The following describes two proteins that form a bound complex.

Sequence of protein 1:
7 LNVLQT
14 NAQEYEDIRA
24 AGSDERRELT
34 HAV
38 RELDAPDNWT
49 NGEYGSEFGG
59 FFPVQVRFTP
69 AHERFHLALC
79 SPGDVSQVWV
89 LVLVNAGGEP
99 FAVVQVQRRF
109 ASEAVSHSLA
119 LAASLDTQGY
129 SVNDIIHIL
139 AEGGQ

Sequence of protein 2:
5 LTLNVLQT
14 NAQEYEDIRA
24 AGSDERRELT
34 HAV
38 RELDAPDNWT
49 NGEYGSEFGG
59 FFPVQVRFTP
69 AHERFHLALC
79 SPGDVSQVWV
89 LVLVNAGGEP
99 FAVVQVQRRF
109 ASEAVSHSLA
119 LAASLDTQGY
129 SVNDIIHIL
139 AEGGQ

Residue-level contacts at the interface:
Residue G53 in protein 2 contacts residue G95 in protein 1 (closest heavy-atom distance 3.4 Å).
Residue V83 in protein 2 contacts residue V90 in protein 1 (closest heavy-atom distance 4.3 Å).
Residue V92 in protein 2 interacts with residue S54 in protein 1 (closest heavy-atom distance 4.0 Å).
Residue F99 in protein 2 interacts with residue R22 in protein 1 (closest heavy-atom distance 3.2 Å).
Residue R22 in protein 2 contacts residue F99 in protein 1 (closest heavy-atom distance 3.2 Å).
Residue F59 in protein 2 is in contact with residue V90 in protein 1 (closest heavy-atom distance 3.9 Å).
Residue C78 in protein 2 interacts with residue F59 in protein 1 (closest heavy-atom distance 3.8 Å).
Residue G58 in protein 2 is in contact with residue F99 in protein 1 (closest heavy-atom distance 3.5 Å).
Residue F59 in protein 2 interacts with residue F56 in protein 1 (closest heavy-atom distance 3.9 Å).
Residue D82 in protein 2 contacts residue V101 in protein 1 (closest heavy-atom distance 3.5 Å).
Residue R65 in protein 2 is in contact with residue G57 in protein 1 (closest heavy-atom distance 3.8 Å).
Residue F59 in protein 2 interacts with residue F60 in protein 1 (closest heavy-atom distance 4.0 Å).
Residue E97 in protein 2 interacts with residue A23 in protein 1 (closest heavy-atom distance 3.4 Å).
Residue G95 in protein 2 contacts residue G53 in protein 1 (closest heavy-atom distance 3.2 Å).
Residue S54 in protein 2 contacts residue V92 in protein 1 (closest heavy-atom distance 3.9 Å).
Residue F99 in protein 2 contacts residue G58 in protein 1 (closest heavy-atom distance 3.3 Å).
Residue V83 in protein 2 contacts residue F99 in protein 1 (closest heavy-atom distance 4.0 Å).
Residue G95 in protein 2 contacts residue S54 in protein 1 (closest heavy-atom distance 3.3 Å).
Residue F59 in protein 2 interacts with residue F59 in protein 1 (closest heavy-atom distance 3.8 Å).
Residue V92 in protein 2 contacts residue G57 in protein 1 (closest heavy-atom distance 3.8 Å).
Residue S54 in protein 2 interacts with residue G95 in protein 1 (closest heavy-atom distance 4.2 Å).
Residue R22 in protein 2 contacts residue E97 in protein 1 (closest heavy-atom distance 3.1 Å).
Residue A94 in protein 2 contacts residue S54 in protein 1 (closest heavy-atom distance 4.0 Å).
Residue N93 in protein 2 contacts residue S54 in protein 1 (closest heavy-atom distance 4.1 Å).
Residue G53 in protein 2 contacts residue G96 in protein 1 (closest heavy-atom distance 3.5 Å).
Residue G57 in protein 2 is in contact with residue R65 in protein 1 (closest heavy-atom distance 3.7 Å).
Residue F60 in protein 2 contacts residue F59 in protein 1 (closest heavy-atom distance 3.9 Å).
Residue F59 in protein 2 interacts with residue F99 in protein 1 (closest heavy-atom distance 3.4 Å).
Residue R22 in protein 2 is in contact with residue G96 in protein 1 (closest heavy-atom distance 3.0 Å).
Residue V101 in protein 2 is in contact with residue D82 in protein 1 (closest heavy-atom distance 3.6 Å).
Residue F99 in protein 2 contacts residue F59 in protein 1 (closest heavy-atom distance 3.4 Å).
Residue F99 in protein 2 contacts residue V83 in protein 1 (closest heavy-atom distance 3.9 Å).
Residue G96 in protein 2 is in contact with residue S54 in protein 1 (closest heavy-atom distance 3.8 Å).
Residue Q63 in protein 2 is in contact with residue F59 in protein 1 (closest heavy-atom distance 3.2 Å).
Residue D82 in protein 2 is in contact with residue A100 in protein 1 (closest heavy-atom distance 3.5 Å).
Residue F99 in protein 2 contacts residue D82 in protein 1 (closest heavy-atom distance 3.8 Å).
Residue V90 in protein 2 contacts residue V83 in protein 1 (closest heavy-atom distance 4.3 Å).
Residue F59 in protein 2 interacts with residue C78 in protein 1 (closest heavy-atom distance 3.7 Å).
Residue V92 in protein 2 is in contact with residue G58 in protein 1 (closest heavy-atom distance 4.3 Å).
Residue G57 in protein 2 interacts with residue V92 in protein 1 (closest heavy-atom distance 3.9 Å).
Residue A23 in protein 2 interacts with residue E97 in protein 1 (closest heavy-atom distance 3.5 Å).
Residue A100 in protein 2 is in contact with residue D82 in protein 1 (closest heavy-atom distance 3.5 Å).
Residue V90 in protein 2 interacts with residue F59 in protein 1 (closest heavy-atom distance 3.9 Å).
Residue F59 in protein 2 interacts with residue Q63 in protein 1 (closest heavy-atom distance 3.2 Å).
Residue E97 in protein 2 contacts residue R22 in protein 1 (closest heavy-atom distance 3.2 Å).
Residue Y52 in protein 2 is in contact with residue G95 in protein 1 (closest heavy-atom distance 4.0 Å).
Residue V101 in protein 2 contacts residue V83 in protein 1 (closest heavy-atom distance 4.0 Å).
Residue F59 in protein 2 interacts with residue R65 in protein 1 (closest heavy-atom distance 3.8 Å).
Residue G96 in protein 2 contacts residue R22 in protein 1 (closest heavy-atom distance 3.1 Å).
Residue S54 in protein 2 contacts residue G96 in protein 1 (closest heavy-atom distance 4.1 Å).
Residue G95 in protein 2 contacts residue Y52 in protein 1 (closest heavy-atom distance 4.0 Å).
Residue E19 in protein 2 interacts with residue F99 in protein 1 (closest heavy-atom distance 3.8 Å).
Residue F59 in protein 2 interacts with residue A76 in protein 1 (closest heavy-atom distance 4.2 Å).
Residue F56 in protein 2 contacts residue F59 in protein 1 (closest heavy-atom distance 3.8 Å).
Residue A76 in protein 2 contacts residue F59 in protein 1 (closest heavy-atom distance 4.2 Å).
Residue D82 in protein 2 interacts with residue F99 in protein 1 (closest heavy-atom distance 3.8 Å).
Residue G96 in protein 2 interacts with residue G53 in protein 1 (closest heavy-atom distance 3.6 Å).
Residue R65 in protein 2 interacts with residue F59 in protein 1 (closest heavy-atom distance 4.0 Å).
Residue V83 in protein 2 interacts with residue V101 in protein 1 (closest heavy-atom distance 4.0 Å).
Residue F99 in protein 2 contacts residue E19 in protein 1 (closest heavy-atom distance 3.8 Å).